These two protein chains interact to form a complex.

Residue-level contacts at the interface:
Residue L44 in chain A is in contact with residue L26 in chain B (closest heavy-atom distance 3.5 Å).
Residue V37 in chain A interacts with residue M19 in chain B (closest heavy-atom distance 4.6 Å).
Residue F147 in chain A is in contact with residue I8 in chain B (closest heavy-atom distance 3.9 Å).
Residue I136 in chain A is in contact with residue L15 in chain B (closest heavy-atom distance 4.4 Å).
Residue L61 in chain A is in contact with residue L26 in chain B (closest heavy-atom distance 3.5 Å).
Residue L75 in chain A interacts with residue L15 in chain B (closest heavy-atom distance 3.5 Å).
Residue A71 in chain A is in contact with residue L15 in chain B (closest heavy-atom distance 3.8 Å).
Residue H43 in chain A is in contact with residue D29 in chain B (closest heavy-atom distance 3.4 Å).
Residue A71 in chain A is in contact with residue E18 in chain B (closest heavy-atom distance 4.1 Å).
Residue Q40 in chain A interacts with residue T23 in chain B (closest heavy-atom distance 3.3 Å).
Residue Q40 in chain A contacts residue V28 in chain B (closest heavy-atom distance 3.7 Å).
Residue V53 in chain A contacts residue Y32 in chain B (closest heavy-atom distance 3.8 Å).
Residue M47 in chain A is in contact with residue Y32 in chain B (closest heavy-atom distance 3.6 Å).
Residue V78 in chain A contacts residue M11 in chain B (closest heavy-atom distance 3.8 Å).
Residue Q40 in chain A is in contact with residue D29 in chain B (closest heavy-atom distance 3.8 Å).
Residue V68 in chain A contacts residue M19 in chain B (closest heavy-atom distance 4.0 Å).
Residue L75 in chain A interacts with residue M11 in chain B (closest heavy-atom distance 3.9 Å).
Residue P36 in chain A contacts residue D20 in chain B (closest heavy-atom distance 4.4 Å).
Residue S133 in chain A contacts residue M19 in chain B (closest heavy-atom distance 3.8 Å).
Residue I58 in chain A interacts with residue L26 in chain B (closest heavy-atom distance 4.1 Å).
Residue N74 in chain A contacts residue M11 in chain B (closest heavy-atom distance 3.7 Å).
Residue H43 in chain A is in contact with residue V28 in chain B (closest heavy-atom distance 2.9 Å).
Residue T140 in chain A interacts with residue F12 in chain B (closest heavy-atom distance 3.8 Å).
Residue A71 in chain A interacts with residue T14 in chain B (closest heavy-atom distance 4.3 Å).
Residue L143 in chain A interacts with residue F12 in chain B (closest heavy-atom distance 4.0 Å).
Residue A67 in chain A interacts with residue E18 in chain B (closest heavy-atom distance 3.7 Å).
Residue Q40 in chain A interacts with residue D20 in chain B (closest heavy-atom distance 2.9 Å).
Residue I33 in chain A interacts with residue F12 in chain B (closest heavy-atom distance 4.7 Å).
Residue V78 in chain A is in contact with residue D7 in chain B (closest heavy-atom distance 4.2 Å).
Residue V68 in chain A contacts residue E18 in chain B (closest heavy-atom distance 3.8 Å).
Residue L61 in chain A is in contact with residue S25 in chain B (closest heavy-atom distance 3.9 Å).
Residue V68 in chain A interacts with residue L15 in chain B (closest heavy-atom distance 4.1 Å).
Residue I136 in chain A contacts residue M19 in chain B (closest heavy-atom distance 4.1 Å).
Residue L129 in chain A interacts with residue L26 in chain B (closest heavy-atom distance 4.0 Å).
Residue L44 in chain A interacts with residue T23 in chain B (closest heavy-atom distance 4.6 Å).
Residue L75 in chain A contacts residue I8 in chain B (closest heavy-atom distance 4.6 Å).
Residue P64 in chain A is in contact with residue L22 in chain B (closest heavy-atom distance 3.9 Å).
Residue L61 in chain A interacts with residue L22 in chain B (closest heavy-atom distance 4.1 Å).
Residue I33 in chain A contacts residue L16 in chain B (closest heavy-atom distance 3.1 Å).
Residue M47 in chain A contacts residue L26 in chain B (closest heavy-atom distance 3.5 Å).
Residue P59 in chain A contacts residue S25 in chain B (closest heavy-atom distance 4.2 Å).
Residue H43 in chain A interacts with residue Y32 in chain B (closest heavy-atom distance 3.1 Å).
Residue L109 in chain A interacts with residue L22 in chain B (closest heavy-atom distance 4.0 Å).
Residue M47 in chain A interacts with residue V28 in chain B (closest heavy-atom distance 4.0 Å).
Residue T140 in chain A interacts with residue L15 in chain B (closest heavy-atom distance 3.5 Å).
Residue T140 in chain A interacts with residue L16 in chain B (closest heavy-atom distance 4.5 Å).
Residue V68 in chain A interacts with residue L22 in chain B (closest heavy-atom distance 4.0 Å).
Residue L34 in chain A is in contact with residue L16 in chain B (closest heavy-atom distance 3.6 Å).
Residue V37 in chain A interacts with residue L16 in chain B (closest heavy-atom distance 3.5 Å).
Residue L144 in chain A interacts with residue F12 in chain B (closest heavy-atom distance 3.9 Å).
Residue L109 in chain A contacts residue M19 in chain B (closest heavy-atom distance 4.5 Å).
Residue V72 in chain A interacts with residue L15 in chain B (closest heavy-atom distance 3.6 Å).
Residue I41 in chain A contacts residue M19 in chain B (closest heavy-atom distance 4.3 Å).
Residue M47 in chain A interacts with residue G27 in chain B (closest heavy-atom distance 4.3 Å).
Residue V78 in chain A is in contact with residue I8 in chain B (closest heavy-atom distance 3.6 Å).
Residue P64 in chain A interacts with residue S25 in chain B (closest heavy-atom distance 3.5 Å).
Residue L44 in chain A interacts with residue V28 in chain B (closest heavy-atom distance 3.8 Å).
Residue K56 in chain A interacts with residue Y32 in chain B (closest heavy-atom distance 3.1 Å).
Residue L75 in chain A is in contact with residue F12 in chain B (closest heavy-atom distance 3.7 Å).
Residue V65 in chain A is in contact with residue L22 in chain B (closest heavy-atom distance 4.0 Å).

Sequence of chain B:
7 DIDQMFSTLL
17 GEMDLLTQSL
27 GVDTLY

Sequence of chain A:
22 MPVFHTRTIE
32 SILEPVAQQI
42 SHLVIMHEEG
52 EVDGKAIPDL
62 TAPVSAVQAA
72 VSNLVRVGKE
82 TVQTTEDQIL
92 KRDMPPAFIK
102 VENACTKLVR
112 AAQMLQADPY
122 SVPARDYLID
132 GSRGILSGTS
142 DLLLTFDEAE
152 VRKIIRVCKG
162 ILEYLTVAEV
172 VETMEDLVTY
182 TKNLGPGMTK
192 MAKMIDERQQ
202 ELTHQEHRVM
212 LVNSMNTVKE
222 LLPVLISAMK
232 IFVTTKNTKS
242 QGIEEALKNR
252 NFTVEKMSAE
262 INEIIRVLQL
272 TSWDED